This data describes a binding interaction between two proteins.

Sequence of the first protein:
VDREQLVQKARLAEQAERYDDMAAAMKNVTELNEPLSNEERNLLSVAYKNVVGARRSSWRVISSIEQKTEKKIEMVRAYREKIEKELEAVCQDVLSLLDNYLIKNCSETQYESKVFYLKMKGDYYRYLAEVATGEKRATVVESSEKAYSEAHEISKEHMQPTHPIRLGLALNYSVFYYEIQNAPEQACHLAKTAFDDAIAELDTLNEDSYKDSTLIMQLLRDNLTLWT

Sequence of the second protein:
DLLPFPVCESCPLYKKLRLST

Residue-level contacts at the interface:
Residue N178 in the first protein is in contact with residue L6 in the second protein (closest heavy-atom distance 2.8 Å).
Residue V47 in the first protein contacts residue P9 in the second protein (closest heavy-atom distance 3.6 Å).
Residue E185 in the first protein contacts residue L4 in the second protein (closest heavy-atom distance 3.8 Å).
Residue D214 in the first protein is in contact with residue E12 in the second protein (closest heavy-atom distance 3.2 Å).
Residue L177 in the first protein is in contact with residue L4 in the second protein (closest heavy-atom distance 4.0 Å).
Residue I222 in the first protein is in contact with residue F8 in the second protein (closest heavy-atom distance 3.8 Å).
Residue L225 in the first protein contacts residue F8 in the second protein (closest heavy-atom distance 3.7 Å).
Residue D218 in the first protein contacts residue E12 in the second protein (closest heavy-atom distance 4.7 Å).
Residue E15 in the first protein contacts residue K18 in the second protein (closest heavy-atom distance 4.0 Å).
Residue L225 in the first protein contacts residue S23 in the second protein (closest heavy-atom distance 4.0 Å).
Residue I222 in the first protein contacts residue L6 in the second protein (closest heavy-atom distance 3.9 Å).
Residue D218 in the first protein interacts with residue C11 in the second protein (closest heavy-atom distance 3.5 Å).
Residue G174 in the first protein is in contact with residue L6 in the second protein (closest heavy-atom distance 4.4 Å).
Residue L232 in the first protein interacts with residue L4 in the second protein (closest heavy-atom distance 3.9 Å).
Residue L221 in the first protein interacts with residue S23 in the second protein (closest heavy-atom distance 4.3 Å).
Residue D218 in the first protein contacts residue K19 in the second protein (closest heavy-atom distance 2.6 Å).
Residue L221 in the first protein interacts with residue L16 in the second protein (closest heavy-atom distance 4.2 Å).
Residue W233 in the first protein is in contact with residue L4 in the second protein (closest heavy-atom distance 3.6 Å).
Residue K50 in the first protein interacts with residue L6 in the second protein (closest heavy-atom distance 4.9 Å).
Residue L221 in the first protein interacts with residue K19 in the second protein (closest heavy-atom distance 3.9 Å).
Residue N43 in the first protein contacts residue V10 in the second protein (closest heavy-atom distance 3.5 Å).
Residue E213 in the first protein contacts residue E12 in the second protein (closest heavy-atom distance 4.4 Å).
Residue L177 in the first protein interacts with residue P7 in the second protein (closest heavy-atom distance 4.9 Å).
Residue N229 in the first protein is in contact with residue L4 in the second protein (closest heavy-atom distance 3.1 Å).
Residue Y184 in the first protein interacts with residue L4 in the second protein (closest heavy-atom distance 4.9 Å).
Residue D218 in the first protein is in contact with residue V10 in the second protein (closest heavy-atom distance 3.6 Å).
Residue N43 in the first protein contacts residue P9 in the second protein (closest heavy-atom distance 4.8 Å).
Residue L221 in the first protein contacts residue L20 in the second protein (closest heavy-atom distance 3.8 Å).
Residue D218 in the first protein interacts with residue F8 in the second protein (closest heavy-atom distance 3.8 Å).
Residue K217 in the first protein is in contact with residue L16 in the second protein (closest heavy-atom distance 4.4 Å).
Residue D218 in the first protein interacts with residue P9 in the second protein (closest heavy-atom distance 4.6 Å).
Residue I171 in the first protein is in contact with residue V10 in the second protein (closest heavy-atom distance 4.7 Å).
Residue V181 in the first protein is in contact with residue L4 in the second protein (closest heavy-atom distance 3.6 Å).
Residue L225 in the first protein is in contact with residue L6 in the second protein (closest heavy-atom distance 4.3 Å).
Residue K217 in the first protein contacts residue E12 in the second protein (closest heavy-atom distance 4.8 Å).
Residue N43 in the first protein contacts residue C11 in the second protein (closest heavy-atom distance 3.2 Å).
Residue P170 in the first protein interacts with residue V10 in the second protein (closest heavy-atom distance 3.5 Å).
Residue L221 in the first protein contacts residue F8 in the second protein (closest heavy-atom distance 3.5 Å).
Residue I222 in the first protein is in contact with residue V10 in the second protein (closest heavy-atom distance 4.0 Å).
Residue L177 in the first protein contacts residue L6 in the second protein (closest heavy-atom distance 3.5 Å).
Residue K125 in the first protein interacts with residue L6 in the second protein (closest heavy-atom distance 4.4 Å).
Residue R57 in the first protein interacts with residue D3 in the second protein (closest heavy-atom distance 3.6 Å).
Residue L225 in the first protein contacts residue P7 in the second protein (closest heavy-atom distance 3.6 Å).
Residue R61 in the first protein is in contact with residue D3 in the second protein (closest heavy-atom distance 4.1 Å).